These two protein chains interact to form a complex.

Sequence of the first protein:
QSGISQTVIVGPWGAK

Sequence of the second protein:
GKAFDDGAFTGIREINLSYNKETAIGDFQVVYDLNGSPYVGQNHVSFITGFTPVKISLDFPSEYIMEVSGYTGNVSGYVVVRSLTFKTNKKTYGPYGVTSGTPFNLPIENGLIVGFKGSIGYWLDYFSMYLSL

Residue-level contacts at the interface:
Residue L131 in the second protein is in contact with residue V10 in the first protein (closest heavy-atom distance 2.9 Å).
Residue S128 in the second protein contacts residue I11 in the first protein (closest heavy-atom distance 3.9 Å).
Residue V81 in the second protein interacts with residue G16 in the first protein (closest heavy-atom distance 4.4 Å).
Residue L131 in the second protein contacts residue V12 in the first protein (closest heavy-atom distance 3.9 Å).
Residue L106 in the second protein interacts with residue W15 in the first protein (closest heavy-atom distance 4.1 Å).
Residue D125 in the second protein is in contact with residue A17 in the first protein (closest heavy-atom distance 2.9 Å).
Residue V80 in the second protein interacts with residue G16 in the first protein (closest heavy-atom distance 4.9 Å).
Residue L106 in the second protein is in contact with residue V12 in the first protein (closest heavy-atom distance 3.7 Å).
Residue V81 in the second protein is in contact with residue W15 in the first protein (closest heavy-atom distance 3.8 Å).
Residue M129 in the second protein contacts residue V10 in the first protein (closest heavy-atom distance 4.0 Å).
Residue Y126 in the second protein contacts residue G16 in the first protein (closest heavy-atom distance 4.0 Å).
Residue F104 in the second protein contacts residue W15 in the first protein (closest heavy-atom distance 3.6 Å).
Residue V114 in the second protein contacts residue T9 in the first protein (closest heavy-atom distance 4.5 Å).
Residue F127 in the second protein is in contact with residue V12 in the first protein (closest heavy-atom distance 4.9 Å).
Residue F127 in the second protein is in contact with residue P14 in the first protein (closest heavy-atom distance 3.2 Å).
Residue V80 in the second protein interacts with residue A17 in the first protein (closest heavy-atom distance 5.0 Å).
Residue M129 in the second protein is in contact with residue W15 in the first protein (closest heavy-atom distance 3.8 Å).
Residue D125 in the second protein contacts residue W15 in the first protein (closest heavy-atom distance 4.3 Å).
Residue S128 in the second protein is in contact with residue P14 in the first protein (closest heavy-atom distance 3.2 Å).
Residue M129 in the second protein interacts with residue V12 in the first protein (closest heavy-atom distance 2.9 Å).
Residue L131 in the second protein contacts residue I11 in the first protein (closest heavy-atom distance 4.8 Å).
Residue S128 in the second protein contacts residue W15 in the first protein (closest heavy-atom distance 4.9 Å).
Residue Y126 in the second protein is in contact with residue W15 in the first protein (closest heavy-atom distance 3.1 Å).
Residue Y126 in the second protein is in contact with residue A17 in the first protein (closest heavy-atom distance 3.7 Å).
Residue Y126 in the second protein interacts with residue P14 in the first protein (closest heavy-atom distance 4.0 Å).
Residue S128 in the second protein contacts residue V12 in the first protein (closest heavy-atom distance 3.3 Å).
Residue V79 in the second protein is in contact with residue G16 in the first protein (closest heavy-atom distance 3.9 Å).
Residue F127 in the second protein interacts with residue W15 in the first protein (closest heavy-atom distance 3.1 Å).
Residue Y130 in the second protein contacts residue I11 in the first protein (closest heavy-atom distance 3.6 Å).
Residue L131 in the second protein contacts residue T9 in the first protein (closest heavy-atom distance 3.0 Å).
Residue V79 in the second protein is in contact with residue A17 in the first protein (closest heavy-atom distance 3.4 Å).
Residue Y130 in the second protein is in contact with residue V10 in the first protein (closest heavy-atom distance 3.4 Å).
Residue M129 in the second protein contacts residue I11 in the first protein (closest heavy-atom distance 3.4 Å).
Residue T72 in the second protein contacts residue G16 in the first protein (closest heavy-atom distance 3.8 Å).
Residue T72 in the second protein interacts with residue W15 in the first protein (closest heavy-atom distance 4.4 Å).
Residue Y130 in the second protein contacts residue T9 in the first protein (closest heavy-atom distance 3.9 Å).
Residue K117 in the second protein is in contact with residue I11 in the first protein (closest heavy-atom distance 4.3 Å).
Residue F127 in the second protein contacts residue G13 in the first protein (closest heavy-atom distance 4.4 Å).
Residue S128 in the second protein contacts residue G13 in the first protein (closest heavy-atom distance 3.6 Å).
Residue A8 in the second protein interacts with residue T9 in the first protein (closest heavy-atom distance 3.8 Å).
Residue D125 in the second protein is in contact with residue G16 in the first protein (closest heavy-atom distance 3.4 Å).
Residue S132 in the second protein interacts with residue T9 in the first protein (closest heavy-atom distance 4.5 Å).